Sequence of protein 2:
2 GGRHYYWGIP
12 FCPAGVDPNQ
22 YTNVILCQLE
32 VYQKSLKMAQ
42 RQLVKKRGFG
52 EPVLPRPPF

Residue-level contacts at the interface:
Residue L304 in protein 1 contacts residue R4 in protein 2 (closest heavy-atom distance 3.9 Å).
Residue A286 in protein 1 contacts residue V32 in protein 2 (closest heavy-atom distance 3.6 Å).
Residue I309 in protein 1 contacts residue P14 in protein 2 (closest heavy-atom distance 3.9 Å).
Residue R307 in protein 1 contacts residue P14 in protein 2 (closest heavy-atom distance 4.0 Å).
Residue F291 in protein 1 is in contact with residue Q21 in protein 2 (closest heavy-atom distance 4.6 Å).
Residue I302 in protein 1 is in contact with residue G3 in protein 2 (closest heavy-atom distance 3.2 Å).
Residue I302 in protein 1 contacts residue F12 in protein 2 (closest heavy-atom distance 4.0 Å).
Residue V322 in protein 1 contacts residue K35 in protein 2 (closest heavy-atom distance 4.4 Å).
Residue L287 in protein 1 is in contact with residue V25 in protein 2 (closest heavy-atom distance 4.2 Å).
Residue I302 in protein 1 is in contact with residue R4 in protein 2 (closest heavy-atom distance 2.5 Å).
Residue L283 in protein 1 is in contact with residue V32 in protein 2 (closest heavy-atom distance 3.7 Å).
Residue C300 in protein 1 interacts with residue Y7 in protein 2 (closest heavy-atom distance 4.3 Å).
Residue C300 in protein 1 is in contact with residue G9 in protein 2 (closest heavy-atom distance 4.2 Å).
Residue L283 in protein 1 is in contact with residue Q29 in protein 2 (closest heavy-atom distance 4.3 Å).
Residue V301 in protein 1 contacts residue I10 in protein 2 (closest heavy-atom distance 4.2 Å).
Residue F290 in protein 1 contacts residue C28 in protein 2 (closest heavy-atom distance 4.3 Å).
Residue S299 in protein 1 contacts residue I10 in protein 2 (closest heavy-atom distance 3.9 Å).
Residue I302 in protein 1 is in contact with residue Y6 in protein 2 (closest heavy-atom distance 4.6 Å).
Residue N280 in protein 1 contacts residue W8 in protein 2 (closest heavy-atom distance 3.7 Å).
Residue R307 in protein 1 interacts with residue F12 in protein 2 (closest heavy-atom distance 3.6 Å).
Residue V301 in protein 1 is in contact with residue G3 in protein 2 (closest heavy-atom distance 4.6 Å).
Residue T327 in protein 1 interacts with residue L27 in protein 2 (closest heavy-atom distance 4.5 Å).
Residue F291 in protein 1 contacts residue N24 in protein 2 (closest heavy-atom distance 4.0 Å).
Residue L304 in protein 1 interacts with residue G3 in protein 2 (closest heavy-atom distance 4.0 Å).
Residue S303 in protein 1 contacts residue G2 in protein 2 (closest heavy-atom distance 4.0 Å).
Residue I302 in protein 1 is in contact with residue I10 in protein 2 (closest heavy-atom distance 4.1 Å).
Residue S303 in protein 1 is in contact with residue R4 in protein 2 (closest heavy-atom distance 4.3 Å).
Residue C300 in protein 1 interacts with residue R4 in protein 2 (closest heavy-atom distance 4.4 Å).
Residue R307 in protein 1 contacts residue A15 in protein 2 (closest heavy-atom distance 3.1 Å).
Residue C300 in protein 1 interacts with residue I10 in protein 2 (closest heavy-atom distance 3.9 Å).
Residue C300 in protein 1 contacts residue H5 in protein 2 (closest heavy-atom distance 3.2 Å).
Residue K305 in protein 1 contacts residue G2 in protein 2 (closest heavy-atom distance 4.6 Å).
Residue L326 in protein 1 is in contact with residue L27 in protein 2 (closest heavy-atom distance 3.4 Å).
Residue L283 in protein 1 is in contact with residue Y7 in protein 2 (closest heavy-atom distance 4.7 Å).
Residue A286 in protein 1 contacts residue C28 in protein 2 (closest heavy-atom distance 4.3 Å).
Residue L282 in protein 1 interacts with residue S36 in protein 2 (closest heavy-atom distance 4.0 Å).
Residue E279 in protein 1 contacts residue Y7 in protein 2 (closest heavy-atom distance 3.9 Å).
Residue H298 in protein 1 contacts residue V25 in protein 2 (closest heavy-atom distance 4.3 Å).
Residue I302 in protein 1 is in contact with residue P14 in protein 2 (closest heavy-atom distance 4.5 Å).
Residue S303 in protein 1 is in contact with residue G3 in protein 2 (closest heavy-atom distance 4.4 Å).
Residue F291 in protein 1 contacts residue V25 in protein 2 (closest heavy-atom distance 3.6 Å).
Residue L326 in protein 1 interacts with residue E31 in protein 2 (closest heavy-atom distance 4.3 Å).
Residue L282 in protein 1 is in contact with residue M39 in protein 2 (closest heavy-atom distance 3.5 Å).
Residue L282 in protein 1 contacts residue V32 in protein 2 (closest heavy-atom distance 4.3 Å).
Residue N280 in protein 1 is in contact with residue Y7 in protein 2 (closest heavy-atom distance 3.2 Å).
Residue L304 in protein 1 is in contact with residue G2 in protein 2 (closest heavy-atom distance 3.0 Å).
Residue V301 in protein 1 is in contact with residue H5 in protein 2 (closest heavy-atom distance 4.5 Å).
Residue D324 in protein 1 is in contact with residue E31 in protein 2 (closest heavy-atom distance 3.7 Å).
Residue L287 in protein 1 contacts residue C28 in protein 2 (closest heavy-atom distance 4.3 Å).
Residue L326 in protein 1 interacts with residue C28 in protein 2 (closest heavy-atom distance 3.8 Å).
Residue Q278 in protein 1 interacts with residue Y7 in protein 2 (closest heavy-atom distance 3.3 Å).
Residue Q325 in protein 1 interacts with residue E31 in protein 2 (closest heavy-atom distance 2.8 Å).
Residue C300 in protein 1 is in contact with residue Y6 in protein 2 (closest heavy-atom distance 3.0 Å).
Residue V301 in protein 1 is in contact with residue R4 in protein 2 (closest heavy-atom distance 3.8 Å).
Residue L283 in protein 1 is in contact with residue C28 in protein 2 (closest heavy-atom distance 4.7 Å).
Residue E279 in protein 1 contacts residue H5 in protein 2 (closest heavy-atom distance 3.3 Å).
Residue D324 in protein 1 contacts residue K35 in protein 2 (closest heavy-atom distance 2.4 Å).
Residue L326 in protein 1 interacts with residue N24 in protein 2 (closest heavy-atom distance 3.4 Å).
Residue H308 in protein 1 contacts residue A15 in protein 2 (closest heavy-atom distance 3.5 Å).
Residue V322 in protein 1 interacts with residue M39 in protein 2 (closest heavy-atom distance 3.6 Å).

Sequence of protein 1:
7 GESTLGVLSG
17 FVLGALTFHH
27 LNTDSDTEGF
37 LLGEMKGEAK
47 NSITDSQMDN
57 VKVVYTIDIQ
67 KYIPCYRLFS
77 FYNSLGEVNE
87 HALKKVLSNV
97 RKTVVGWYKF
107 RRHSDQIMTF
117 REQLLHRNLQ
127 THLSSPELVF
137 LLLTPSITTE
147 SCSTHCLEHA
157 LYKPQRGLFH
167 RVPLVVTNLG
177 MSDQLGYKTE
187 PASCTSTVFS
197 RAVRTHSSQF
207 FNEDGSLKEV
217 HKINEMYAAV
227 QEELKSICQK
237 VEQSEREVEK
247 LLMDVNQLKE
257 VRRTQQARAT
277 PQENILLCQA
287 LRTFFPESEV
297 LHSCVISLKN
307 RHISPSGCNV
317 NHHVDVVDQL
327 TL

This data describes a binding interaction between two proteins.